The following describes two proteins that form a bound complex.

Residue-level contacts at the interface:
Residue Q682 in protein 1 is in contact with residue R154 in protein 2 (closest heavy-atom distance 3.9 Å).
Residue T941 in protein 1 is in contact with residue H170 in protein 2 (closest heavy-atom distance 3.8 Å).
Residue Y610 in protein 1 contacts residue I145 in protein 2 (closest heavy-atom distance 3.9 Å).
Residue Y1005 in protein 1 is in contact with residue H170 in protein 2 (closest heavy-atom distance 3.3 Å).
Residue S567 in protein 1 is in contact with residue P59 in protein 2 (closest heavy-atom distance 3.7 Å).
Residue Y995 in protein 1 is in contact with residue P161 in protein 2 (closest heavy-atom distance 2.7 Å).
Residue Q999 in protein 1 contacts residue L166 in protein 2 (closest heavy-atom distance 3.9 Å).
Residue I985 in protein 1 is in contact with residue R157 in protein 2 (closest heavy-atom distance 2.9 Å).
Residue Y995 in protein 1 interacts with residue V160 in protein 2 (closest heavy-atom distance 3.8 Å).
Residue L974 in protein 1 is in contact with residue E169 in protein 2 (closest heavy-atom distance 4.0 Å).
Residue R12 in protein 1 contacts residue E164 in protein 2 (closest heavy-atom distance 3.8 Å).
Residue I977 in protein 1 interacts with residue V163 in protein 2 (closest heavy-atom distance 3.8 Å).
Residue F986 in protein 1 contacts residue V160 in protein 2 (closest heavy-atom distance 3.7 Å).
Residue Q679 in protein 1 interacts with residue V155 in protein 2 (closest heavy-atom distance 3.6 Å).
Residue R12 in protein 1 interacts with residue P161 in protein 2 (closest heavy-atom distance 3.9 Å).
Residue A1003 in protein 1 is in contact with residue K167 in protein 2 (closest heavy-atom distance 3.9 Å).
Residue H975 in protein 1 is in contact with residue E169 in protein 2 (closest heavy-atom distance 3.3 Å).
Residue L568 in protein 1 contacts residue E141 in protein 2 (closest heavy-atom distance 3.4 Å).
Residue H975 in protein 1 is in contact with residue K167 in protein 2 (closest heavy-atom distance 3.5 Å).
Residue N683 in protein 1 interacts with residue R154 in protein 2 (closest heavy-atom distance 3.1 Å).
Residue P678 in protein 1 interacts with residue V153 in protein 2 (closest heavy-atom distance 3.6 Å).
Residue A571 in protein 1 is in contact with residue K57 in protein 2 (closest heavy-atom distance 3.7 Å).
Residue P657 in protein 1 contacts residue P146 in protein 2 (closest heavy-atom distance 3.7 Å).
Residue S567 in protein 1 contacts residue N61 in protein 2 (closest heavy-atom distance 3.5 Å).
Residue H975 in protein 1 contacts residue L166 in protein 2 (closest heavy-atom distance 3.6 Å).
Residue G569 in protein 1 contacts residue S140 in protein 2 (closest heavy-atom distance 3.4 Å).
Residue S567 in protein 1 interacts with residue E141 in protein 2 (closest heavy-atom distance 3.1 Å).
Residue D990 in protein 1 contacts residue V160 in protein 2 (closest heavy-atom distance 2.8 Å).
Residue N684 in protein 1 contacts residue Y150 in protein 2 (closest heavy-atom distance 3.7 Å).
Residue Q679 in protein 1 interacts with residue R157 in protein 2 (closest heavy-atom distance 3.5 Å).
Residue A1003 in protein 1 contacts residue L168 in protein 2 (closest heavy-atom distance 3.4 Å).
Residue Y995 in protein 1 contacts residue K162 in protein 2 (closest heavy-atom distance 3.8 Å).
Residue L656 in protein 1 interacts with residue I148 in protein 2 (closest heavy-atom distance 3.8 Å).
Residue P657 in protein 1 is in contact with residue I148 in protein 2 (closest heavy-atom distance 3.9 Å).
Residue Y610 in protein 1 contacts residue P146 in protein 2 (closest heavy-atom distance 3.5 Å).
Residue T607 in protein 1 contacts residue A143 in protein 2 (closest heavy-atom distance 3.7 Å).
Residue L568 in protein 1 interacts with residue S140 in protein 2 (closest heavy-atom distance 3.8 Å).
Residue A1003 in protein 1 contacts residue E169 in protein 2 (closest heavy-atom distance 2.9 Å).
Residue Q999 in protein 1 interacts with residue V163 in protein 2 (closest heavy-atom distance 4.0 Å).
Residue R12 in protein 1 interacts with residue V163 in protein 2 (closest heavy-atom distance 3.8 Å).
Residue K1002 in protein 1 is in contact with residue L166 in protein 2 (closest heavy-atom distance 3.8 Å).
Residue H686 in protein 1 is in contact with residue I148 in protein 2 (closest heavy-atom distance 3.8 Å).
Residue R12 in protein 1 interacts with residue K162 in protein 2 (closest heavy-atom distance 3.5 Å).
Residue G1004 in protein 1 is in contact with residue H170 in protein 2 (closest heavy-atom distance 3.2 Å).
Residue D990 in protein 1 contacts residue R157 in protein 2 (closest heavy-atom distance 3.6 Å).
Residue A1003 in protein 1 is in contact with residue H170 in protein 2 (closest heavy-atom distance 3.2 Å).
Residue I681 in protein 1 contacts residue R154 in protein 2 (closest heavy-atom distance 2.8 Å).
Residue D990 in protein 1 contacts residue D159 in protein 2 (closest heavy-atom distance 3.5 Å).
Residue G1004 in protein 1 interacts with residue L168 in protein 2 (closest heavy-atom distance 4.0 Å).
Residue Y995 in protein 1 contacts residue V163 in protein 2 (closest heavy-atom distance 4.0 Å).
Residue N987 in protein 1 interacts with residue R157 in protein 2 (closest heavy-atom distance 3.4 Å).
Residue I985 in protein 1 interacts with residue V160 in protein 2 (closest heavy-atom distance 3.5 Å).
Residue N683 in protein 1 contacts residue Y150 in protein 2 (closest heavy-atom distance 3.3 Å).
Residue K1002 in protein 1 is in contact with residue K167 in protein 2 (closest heavy-atom distance 3.4 Å).
Residue W611 in protein 1 contacts residue A143 in protein 2 (closest heavy-atom distance 3.4 Å).
Residue P678 in protein 1 contacts residue R154 in protein 2 (closest heavy-atom distance 3.4 Å).
Residue F986 in protein 1 contacts residue R157 in protein 2 (closest heavy-atom distance 3.8 Å).
Residue K1002 in protein 1 is in contact with residue L168 in protein 2 (closest heavy-atom distance 3.4 Å).
Residue T13 in protein 1 contacts residue V163 in protein 2 (closest heavy-atom distance 3.5 Å).
Residue I681 in protein 1 is in contact with residue Y150 in protein 2 (closest heavy-atom distance 4.0 Å).

Sequence of protein 1:
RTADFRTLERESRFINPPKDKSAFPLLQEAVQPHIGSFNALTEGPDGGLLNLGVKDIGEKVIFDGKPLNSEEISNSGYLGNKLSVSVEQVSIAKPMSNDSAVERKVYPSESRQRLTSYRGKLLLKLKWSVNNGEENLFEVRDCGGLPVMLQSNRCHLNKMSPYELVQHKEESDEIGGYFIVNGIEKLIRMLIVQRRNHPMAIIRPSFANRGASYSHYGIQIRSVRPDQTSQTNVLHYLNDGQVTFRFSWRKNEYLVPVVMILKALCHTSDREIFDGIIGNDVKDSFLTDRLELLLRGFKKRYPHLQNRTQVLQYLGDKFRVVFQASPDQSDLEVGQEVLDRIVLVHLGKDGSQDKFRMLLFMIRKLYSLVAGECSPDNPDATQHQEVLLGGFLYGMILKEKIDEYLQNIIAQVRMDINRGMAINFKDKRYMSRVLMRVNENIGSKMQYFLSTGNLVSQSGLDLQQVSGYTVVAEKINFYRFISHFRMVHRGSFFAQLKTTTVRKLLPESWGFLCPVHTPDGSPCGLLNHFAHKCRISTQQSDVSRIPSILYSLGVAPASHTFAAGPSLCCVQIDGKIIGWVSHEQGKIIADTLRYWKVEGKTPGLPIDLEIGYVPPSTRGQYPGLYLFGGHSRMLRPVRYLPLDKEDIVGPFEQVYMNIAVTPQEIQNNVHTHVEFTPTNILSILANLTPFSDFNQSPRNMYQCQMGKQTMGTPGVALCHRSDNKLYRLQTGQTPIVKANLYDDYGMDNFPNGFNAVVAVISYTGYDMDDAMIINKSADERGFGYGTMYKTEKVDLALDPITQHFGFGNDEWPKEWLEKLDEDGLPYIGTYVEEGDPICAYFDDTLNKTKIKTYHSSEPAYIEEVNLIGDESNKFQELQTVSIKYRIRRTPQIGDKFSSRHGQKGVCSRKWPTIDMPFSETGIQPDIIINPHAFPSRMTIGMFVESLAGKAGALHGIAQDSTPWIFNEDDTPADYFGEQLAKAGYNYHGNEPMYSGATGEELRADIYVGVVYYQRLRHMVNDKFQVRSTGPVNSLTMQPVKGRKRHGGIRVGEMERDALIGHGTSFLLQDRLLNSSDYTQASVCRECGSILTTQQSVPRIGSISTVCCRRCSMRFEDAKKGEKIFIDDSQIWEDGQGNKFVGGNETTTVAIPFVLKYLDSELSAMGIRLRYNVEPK

Sequence of protein 2:
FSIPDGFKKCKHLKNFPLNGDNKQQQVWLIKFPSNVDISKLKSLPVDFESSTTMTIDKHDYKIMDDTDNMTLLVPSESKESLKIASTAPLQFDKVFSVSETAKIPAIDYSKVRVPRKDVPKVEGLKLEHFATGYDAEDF